Contacts between the two chains:
Residue S212 in protein 2 is in contact with residue S79 in protein 1 (closest heavy-atom distance 4.8 Å).

The following describes two proteins that form a bound complex.

Sequence of protein 1:
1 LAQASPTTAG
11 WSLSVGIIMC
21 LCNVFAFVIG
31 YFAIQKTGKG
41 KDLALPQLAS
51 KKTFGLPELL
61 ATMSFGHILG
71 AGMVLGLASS

Sequence of protein 2:
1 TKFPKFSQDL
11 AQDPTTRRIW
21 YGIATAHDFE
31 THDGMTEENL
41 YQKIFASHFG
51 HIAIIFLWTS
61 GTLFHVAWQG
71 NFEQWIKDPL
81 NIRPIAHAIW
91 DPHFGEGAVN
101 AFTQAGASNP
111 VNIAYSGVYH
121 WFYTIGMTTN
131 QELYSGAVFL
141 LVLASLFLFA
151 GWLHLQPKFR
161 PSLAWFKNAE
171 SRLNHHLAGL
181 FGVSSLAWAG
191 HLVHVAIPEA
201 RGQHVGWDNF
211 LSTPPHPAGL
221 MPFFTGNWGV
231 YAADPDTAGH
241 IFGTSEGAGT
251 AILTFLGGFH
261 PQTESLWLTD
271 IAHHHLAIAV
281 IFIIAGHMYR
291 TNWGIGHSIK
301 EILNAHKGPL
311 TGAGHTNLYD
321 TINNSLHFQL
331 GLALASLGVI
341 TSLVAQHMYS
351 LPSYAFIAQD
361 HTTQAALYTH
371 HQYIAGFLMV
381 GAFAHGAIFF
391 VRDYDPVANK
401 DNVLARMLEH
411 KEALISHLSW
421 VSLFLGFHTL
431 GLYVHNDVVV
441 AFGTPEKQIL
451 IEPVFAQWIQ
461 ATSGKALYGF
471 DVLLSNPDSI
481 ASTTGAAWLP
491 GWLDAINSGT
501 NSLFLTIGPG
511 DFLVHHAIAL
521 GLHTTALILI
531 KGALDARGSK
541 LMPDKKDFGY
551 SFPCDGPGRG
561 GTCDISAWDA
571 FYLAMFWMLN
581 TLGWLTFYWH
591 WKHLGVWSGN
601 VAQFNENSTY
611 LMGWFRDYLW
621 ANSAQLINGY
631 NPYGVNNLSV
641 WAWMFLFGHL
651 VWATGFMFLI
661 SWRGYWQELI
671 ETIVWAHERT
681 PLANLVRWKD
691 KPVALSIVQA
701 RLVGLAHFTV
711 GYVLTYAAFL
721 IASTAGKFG